Residue-level contacts at the interface:
Residue V82 in the first protein contacts residue P3 in the second protein (closest heavy-atom distance 4.2 Å).
Residue D25 in the first protein contacts residue P3 in the second protein (closest heavy-atom distance 3.9 Å).
Residue D25 in the first protein interacts with residue V4 in the second protein (closest heavy-atom distance 3.8 Å).
Residue L23 in the first protein interacts with residue F1 in the second protein (closest heavy-atom distance 4.4 Å).
Residue G49 in the first protein interacts with residue V4 in the second protein (closest heavy-atom distance 4.9 Å).
Residue G48 in the first protein contacts residue W6 in the second protein (closest heavy-atom distance 3.9 Å).
Residue V32 in the first protein contacts residue W6 in the second protein (closest heavy-atom distance 4.4 Å).
Residue A28 in the first protein contacts residue V4 in the second protein (closest heavy-atom distance 3.6 Å).
Residue P81 in the first protein interacts with residue W6 in the second protein (closest heavy-atom distance 4.2 Å).
Residue G49 in the first protein contacts residue W6 in the second protein (closest heavy-atom distance 4.1 Å).
Residue P79 in the first protein interacts with residue W6 in the second protein (closest heavy-atom distance 3.7 Å).
Residue I54 in the first protein is in contact with residue W6 in the second protein (closest heavy-atom distance 3.8 Å).
Residue I84 in the first protein interacts with residue P3 in the second protein (closest heavy-atom distance 3.5 Å).
Residue G27 in the first protein interacts with residue V4 in the second protein (closest heavy-atom distance 3.7 Å).
Residue L23 in the first protein interacts with residue P3 in the second protein (closest heavy-atom distance 3.9 Å).
Residue T80 in the first protein interacts with residue W6 in the second protein (closest heavy-atom distance 3.7 Å).
Residue G49 in the first protein is in contact with residue L5 in the second protein (closest heavy-atom distance 3.6 Å).
Residue V82 in the first protein interacts with residue F1 in the second protein (closest heavy-atom distance 4.4 Å).
Residue I50 in the first protein interacts with residue L5 in the second protein (closest heavy-atom distance 3.0 Å).
Residue I50 in the first protein is in contact with residue W6 in the second protein (closest heavy-atom distance 4.8 Å).
Residue G48 in the first protein contacts residue V4 in the second protein (closest heavy-atom distance 4.0 Å).
Residue I50 in the first protein interacts with residue L7 in the second protein (closest heavy-atom distance 3.6 Å).
Residue I47 in the first protein contacts residue W6 in the second protein (closest heavy-atom distance 3.6 Å).
Residue R8 in the first protein interacts with residue F1 in the second protein (closest heavy-atom distance 3.4 Å).

These two protein chains interact to form a complex.

Sequence of the second protein:
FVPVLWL

Sequence of the first protein:
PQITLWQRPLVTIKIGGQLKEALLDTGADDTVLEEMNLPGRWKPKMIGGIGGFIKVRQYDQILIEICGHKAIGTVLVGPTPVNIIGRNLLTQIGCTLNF